Interface contacts:
Residue P911 in chain A contacts residue Y9 in chain B (closest heavy-atom distance 3.1 Å).
Residue P176 in chain A contacts residue M142 in chain B (closest heavy-atom distance 3.5 Å).
Residue G88 in chain A is in contact with residue R49 in chain B (closest heavy-atom distance 3.4 Å).
Residue S536 in chain A is in contact with residue Y26 in chain B (closest heavy-atom distance 3.5 Å).
Residue L909 in chain A interacts with residue I8 in chain B (closest heavy-atom distance 2.5 Å).
Residue A538 in chain A contacts residue Q21 in chain B (closest heavy-atom distance 3.6 Å).
Residue R189 in chain A interacts with residue Q114 in chain B (closest heavy-atom distance 3.1 Å).
Residue L806 in chain A contacts residue Y9 in chain B (closest heavy-atom distance 3.6 Å).
Residue P142 in chain A contacts residue R20 in chain B (closest heavy-atom distance 3.4 Å).
Residue Q89 in chain A interacts with residue G50 in chain B (closest heavy-atom distance 3.3 Å).
Residue T143 in chain A is in contact with residue E25 in chain B (closest heavy-atom distance 3.3 Å).
Residue Y49 in chain A is in contact with residue R51 in chain B (closest heavy-atom distance 3.4 Å).
Residue Q89 in chain A contacts residue Y48 in chain B (closest heavy-atom distance 3.4 Å).
Residue D141 in chain A interacts with residue N24 in chain B (closest heavy-atom distance 3.2 Å).
Residue M539 in chain A is in contact with residue Y26 in chain B (closest heavy-atom distance 3.6 Å).
Residue S139 in chain A interacts with residue R20 in chain B (closest heavy-atom distance 3.3 Å).
Residue H588 in chain A interacts with residue A17 in chain B (closest heavy-atom distance 3.4 Å).
Residue M539 in chain A is in contact with residue W23 in chain B (closest heavy-atom distance 3.5 Å).
Residue F896 in chain A contacts residue Y9 in chain B (closest heavy-atom distance 3.2 Å).
Residue C689 in chain A is in contact with residue H11 in chain B (closest heavy-atom distance 3.6 Å).
Residue A543 in chain A contacts residue V18 in chain B (closest heavy-atom distance 3.5 Å).
Residue S190 in chain A is in contact with residue Y121 in chain B (closest heavy-atom distance 3.4 Å).
Residue G688 in chain A is in contact with residue Q15 in chain B (closest heavy-atom distance 3.6 Å).
Residue C689 in chain A is in contact with residue A12 in chain B (closest heavy-atom distance 3.5 Å).
Residue R189 in chain A contacts residue P116 in chain B (closest heavy-atom distance 3.5 Å).
Residue F892 in chain A is in contact with residue I8 in chain B (closest heavy-atom distance 3.3 Å).
Residue R189 in chain A contacts residue V113 in chain B (closest heavy-atom distance 3.2 Å).
Residue L195 in chain A contacts residue M122 in chain B (closest heavy-atom distance 3.5 Å).
Residue D432 in chain A interacts with residue R20 in chain B (closest heavy-atom distance 3.5 Å).
Residue K85 in chain A contacts residue E106 in chain B (closest heavy-atom distance 3.4 Å).
Residue G475 in chain A is in contact with residue L13 in chain B (closest heavy-atom distance 3.1 Å).
Residue G145 in chain A is in contact with residue N24 in chain B (closest heavy-atom distance 3.4 Å).
Residue V865 in chain A is in contact with residue S7 in chain B (closest heavy-atom distance 3.4 Å).
Residue T494 in chain A interacts with residue W23 in chain B (closest heavy-atom distance 3.4 Å).
Residue D141 in chain A interacts with residue W23 in chain B (closest heavy-atom distance 3.6 Å).
Residue F144 in chain A contacts residue N24 in chain B (closest heavy-atom distance 3.3 Å).
Residue E42 in chain A contacts residue R51 in chain B (closest heavy-atom distance 3.1 Å).
Residue D141 in chain A contacts residue Q21 in chain B (closest heavy-atom distance 3.4 Å).
Residue L191 in chain A is in contact with residue M122 in chain B (closest heavy-atom distance 3.4 Å).
Residue R541 in chain A is in contact with residue C19 in chain B (closest heavy-atom distance 3.3 Å).
Residue H82 in chain A interacts with residue Q111 in chain B (closest heavy-atom distance 3.1 Å).
Residue S433 in chain A is in contact with residue R20 in chain B (closest heavy-atom distance 3.4 Å).
Residue Q803 in chain A interacts with residue L13 in chain B (closest heavy-atom distance 3.3 Å).
Residue T143 in chain A contacts residue P22 in chain B (closest heavy-atom distance 3.1 Å).
Residue R541 in chain A contacts residue V18 in chain B (closest heavy-atom distance 3.4 Å).
Residue R189 in chain A is in contact with residue E153 in chain B (closest heavy-atom distance 3.4 Å).
Residue S534 in chain A is in contact with residue L30 in chain B (closest heavy-atom distance 3.2 Å).
Residue L183 in chain A interacts with residue E153 in chain B (closest heavy-atom distance 3.5 Å).
Residue G84 in chain A contacts residue R49 in chain B (closest heavy-atom distance 3.0 Å).
Residue G179 in chain A interacts with residue R159 in chain B (closest heavy-atom distance 2.6 Å).
Residue Q803 in chain A contacts residue A12 in chain B (closest heavy-atom distance 3.4 Å).
Residue L192 in chain A contacts residue M122 in chain B (closest heavy-atom distance 3.4 Å).
Residue R189 in chain A interacts with residue P118 in chain B (closest heavy-atom distance 3.5 Å).
Residue D141 in chain A contacts residue P22 in chain B (closest heavy-atom distance 3.3 Å).
Residue M539 in chain A is in contact with residue Q21 in chain B (closest heavy-atom distance 3.2 Å).
Residue T861 in chain A is in contact with residue Y9 in chain B (closest heavy-atom distance 3.3 Å).
Residue Q140 in chain A is in contact with residue R20 in chain B (closest heavy-atom distance 3.5 Å).
Residue D432 in chain A interacts with residue W23 in chain B (closest heavy-atom distance 3.3 Å).
Residue S188 in chain A interacts with residue E153 in chain B (closest heavy-atom distance 3.1 Å).
Residue G177 in chain A is in contact with residue R159 in chain B (closest heavy-atom distance 3.2 Å).

Sequence of chain A:
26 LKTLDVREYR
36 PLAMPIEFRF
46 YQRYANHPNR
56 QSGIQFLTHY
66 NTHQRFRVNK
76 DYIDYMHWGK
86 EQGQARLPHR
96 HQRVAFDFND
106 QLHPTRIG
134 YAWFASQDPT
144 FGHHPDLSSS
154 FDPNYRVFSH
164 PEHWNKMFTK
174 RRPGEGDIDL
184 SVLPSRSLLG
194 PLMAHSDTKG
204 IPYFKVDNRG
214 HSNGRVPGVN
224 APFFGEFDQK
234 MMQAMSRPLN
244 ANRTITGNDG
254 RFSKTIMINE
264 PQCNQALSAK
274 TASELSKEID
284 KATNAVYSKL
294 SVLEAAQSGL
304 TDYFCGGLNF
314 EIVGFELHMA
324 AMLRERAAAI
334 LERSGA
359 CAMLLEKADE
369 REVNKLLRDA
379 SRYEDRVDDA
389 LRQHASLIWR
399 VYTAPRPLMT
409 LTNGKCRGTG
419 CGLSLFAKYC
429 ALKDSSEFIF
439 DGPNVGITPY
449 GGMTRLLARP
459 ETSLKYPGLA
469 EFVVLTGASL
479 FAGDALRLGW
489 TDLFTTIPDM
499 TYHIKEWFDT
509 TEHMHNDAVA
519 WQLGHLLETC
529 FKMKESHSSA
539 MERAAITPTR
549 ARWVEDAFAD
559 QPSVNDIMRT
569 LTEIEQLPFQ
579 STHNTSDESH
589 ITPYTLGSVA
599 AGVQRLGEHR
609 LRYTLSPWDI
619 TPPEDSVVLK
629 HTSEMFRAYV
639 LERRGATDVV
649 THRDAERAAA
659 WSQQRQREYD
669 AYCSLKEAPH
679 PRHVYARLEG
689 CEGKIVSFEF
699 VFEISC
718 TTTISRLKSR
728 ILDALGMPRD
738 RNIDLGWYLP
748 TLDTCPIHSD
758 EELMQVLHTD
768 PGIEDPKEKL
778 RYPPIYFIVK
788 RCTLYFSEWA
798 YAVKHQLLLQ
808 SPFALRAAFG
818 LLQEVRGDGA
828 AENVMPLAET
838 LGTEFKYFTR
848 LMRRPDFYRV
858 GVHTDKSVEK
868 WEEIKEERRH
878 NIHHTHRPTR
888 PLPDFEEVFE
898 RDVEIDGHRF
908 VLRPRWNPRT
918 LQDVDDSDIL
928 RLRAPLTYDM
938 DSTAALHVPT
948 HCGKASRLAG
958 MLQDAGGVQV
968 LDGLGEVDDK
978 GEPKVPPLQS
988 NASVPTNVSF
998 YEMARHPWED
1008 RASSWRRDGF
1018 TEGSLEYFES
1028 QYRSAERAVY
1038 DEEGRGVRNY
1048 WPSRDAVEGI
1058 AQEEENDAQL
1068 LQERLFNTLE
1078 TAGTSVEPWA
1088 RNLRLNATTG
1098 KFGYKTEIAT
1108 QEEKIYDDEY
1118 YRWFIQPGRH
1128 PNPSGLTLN

Sequence of chain B:
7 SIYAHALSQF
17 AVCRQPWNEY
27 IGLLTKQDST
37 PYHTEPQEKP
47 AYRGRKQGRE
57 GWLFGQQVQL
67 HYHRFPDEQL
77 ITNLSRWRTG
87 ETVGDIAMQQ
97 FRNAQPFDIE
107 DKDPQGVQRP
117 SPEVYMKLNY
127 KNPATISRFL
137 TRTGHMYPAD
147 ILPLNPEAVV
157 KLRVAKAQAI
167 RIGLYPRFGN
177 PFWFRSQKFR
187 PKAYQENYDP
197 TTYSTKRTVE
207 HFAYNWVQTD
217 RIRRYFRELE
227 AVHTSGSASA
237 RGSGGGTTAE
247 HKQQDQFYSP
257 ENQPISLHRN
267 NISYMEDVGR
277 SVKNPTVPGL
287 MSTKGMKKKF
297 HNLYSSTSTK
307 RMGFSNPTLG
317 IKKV

The following describes two proteins that form a bound complex.